Contacts between the two chains:
Residue S210 in chain B contacts residue D13 in chain A (closest heavy-atom distance 3.9 Å).
Residue C136 in chain B contacts residue L3 in chain A (closest heavy-atom distance 3.9 Å).
Residue Y36 in chain B contacts residue V16 in chain A (closest heavy-atom distance 3.6 Å).
Residue G66 in chain B interacts with residue L14 in chain A (closest heavy-atom distance 4.1 Å).
Residue G88 in chain B is in contact with residue F23 in chain A (closest heavy-atom distance 3.6 Å).
Residue F279 in chain B is in contact with residue G15 in chain A (closest heavy-atom distance 3.6 Å).
Residue S304 in chain B contacts residue G15 in chain A (closest heavy-atom distance 4.8 Å).
Residue R185 in chain B interacts with residue I12 in chain A (closest heavy-atom distance 3.6 Å).
Residue S65 in chain B contacts residue D11 in chain A (closest heavy-atom distance 4.8 Å).
Residue R82 in chain B is in contact with residue Q10 in chain A (closest heavy-atom distance 2.9 Å).
Residue R82 in chain B interacts with residue F21 in chain A (closest heavy-atom distance 3.2 Å).
Residue I137 in chain B interacts with residue Q10 in chain A (closest heavy-atom distance 4.7 Å).
Residue Y274 in chain B contacts residue G15 in chain A (closest heavy-atom distance 3.4 Å).
Residue Y274 in chain B interacts with residue I12 in chain A (closest heavy-atom distance 4.5 Å).
Residue S85 in chain B interacts with residue F23 in chain A (closest heavy-atom distance 4.7 Å).
Residue H138 in chain B contacts residue Q10 in chain A (closest heavy-atom distance 3.2 Å).
Residue C136 in chain B is in contact with residue Q10 in chain A (closest heavy-atom distance 4.3 Å).
Residue D87 in chain B contacts residue F23 in chain A (closest heavy-atom distance 4.0 Å).
Residue Y227 in chain B is in contact with residue D13 in chain A (closest heavy-atom distance 3.8 Å).
Residue G135 in chain B interacts with residue L7 in chain A (closest heavy-atom distance 3.7 Å).
Residue F279 in chain B is in contact with residue L14 in chain A (closest heavy-atom distance 3.0 Å).
Residue N84 in chain B contacts residue V16 in chain A (closest heavy-atom distance 4.3 Å).
Residue R185 in chain B is in contact with residue D13 in chain A (closest heavy-atom distance 4.2 Å).
Residue C136 in chain B contacts residue L7 in chain A (closest heavy-atom distance 4.2 Å).
Residue F279 in chain B interacts with residue V16 in chain A (closest heavy-atom distance 4.6 Å).
Residue Y36 in chain B is in contact with residue V20 in chain A (closest heavy-atom distance 3.8 Å).
Residue N89 in chain B is in contact with residue V20 in chain A (closest heavy-atom distance 3.2 Å).
Residue N116 in chain B contacts residue D11 in chain A (closest heavy-atom distance 3.3 Å).
Residue A258 in chain B contacts residue D13 in chain A (closest heavy-atom distance 3.5 Å).
Residue R117 in chain B is in contact with residue D13 in chain A (closest heavy-atom distance 2.9 Å).
Residue R117 in chain B contacts residue D11 in chain A (closest heavy-atom distance 3.5 Å).
Residue G305 in chain B contacts residue L14 in chain A (closest heavy-atom distance 3.8 Å).
Residue R82 in chain B is in contact with residue D11 in chain A (closest heavy-atom distance 2.7 Å).
Residue A258 in chain B is in contact with residue L14 in chain A (closest heavy-atom distance 3.6 Å).
Residue R117 in chain B interacts with residue L14 in chain A (closest heavy-atom distance 3.2 Å).
Residue G135 in chain B is in contact with residue Q10 in chain A (closest heavy-atom distance 2.8 Å).
Residue N89 in chain B is in contact with residue F21 in chain A (closest heavy-atom distance 3.3 Å).
Residue R82 in chain B contacts residue L7 in chain A (closest heavy-atom distance 3.1 Å).
Residue P86 in chain B is in contact with residue F23 in chain A (closest heavy-atom distance 3.7 Å).
Residue N89 in chain B is in contact with residue F23 in chain A (closest heavy-atom distance 3.2 Å).
Residue N84 in chain B interacts with residue D11 in chain A (closest heavy-atom distance 2.8 Å).
Residue R117 in chain B is in contact with residue Q10 in chain A (closest heavy-atom distance 2.7 Å).
Residue N116 in chain B is in contact with residue Q10 in chain A (closest heavy-atom distance 4.4 Å).
Residue I163 in chain B interacts with residue Q10 in chain A (closest heavy-atom distance 3.6 Å).
Residue N84 in chain B interacts with residue F21 in chain A (closest heavy-atom distance 3.6 Å).
Residue C136 in chain B is in contact with residue I6 in chain A (closest heavy-atom distance 4.0 Å).
Residue S257 in chain B interacts with residue D13 in chain A (closest heavy-atom distance 2.7 Å).
Residue S65 in chain B interacts with residue L14 in chain A (closest heavy-atom distance 3.7 Å).
Residue Y274 in chain B contacts residue L14 in chain A (closest heavy-atom distance 3.5 Å).
Residue Y227 in chain B contacts residue I12 in chain A (closest heavy-atom distance 4.1 Å).
Residue H138 in chain B interacts with residue I6 in chain A (closest heavy-atom distance 3.9 Å).
Residue R185 in chain B is in contact with residue R9 in chain A (closest heavy-atom distance 3.1 Å).
Residue Y36 in chain B contacts residue L14 in chain A (closest heavy-atom distance 4.1 Å).
Residue G211 in chain B interacts with residue D13 in chain A (closest heavy-atom distance 3.5 Å).
Residue F180 in chain B interacts with residue R9 in chain A (closest heavy-atom distance 4.1 Å).
Residue N84 in chain B contacts residue V20 in chain A (closest heavy-atom distance 4.4 Å).
Residue S133 in chain B interacts with residue Q10 in chain A (closest heavy-atom distance 3.5 Å).
Residue S304 in chain B is in contact with residue L14 in chain A (closest heavy-atom distance 2.7 Å).
Residue Q232 in chain B is in contact with residue D13 in chain A (closest heavy-atom distance 4.1 Å).
Residue Y274 in chain B interacts with residue D13 in chain A (closest heavy-atom distance 3.9 Å).

Sequence of chain B:
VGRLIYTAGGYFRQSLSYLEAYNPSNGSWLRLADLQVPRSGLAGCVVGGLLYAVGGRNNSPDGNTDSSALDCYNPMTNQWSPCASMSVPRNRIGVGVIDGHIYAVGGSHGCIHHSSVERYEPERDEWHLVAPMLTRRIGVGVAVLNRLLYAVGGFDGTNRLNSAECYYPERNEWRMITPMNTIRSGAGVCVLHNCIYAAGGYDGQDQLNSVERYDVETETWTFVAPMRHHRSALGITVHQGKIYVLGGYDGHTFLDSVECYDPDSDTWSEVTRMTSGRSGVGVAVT

These two protein chains interact to form a complex.

Sequence of chain A:
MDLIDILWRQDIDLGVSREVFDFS